Sequence of the first protein:
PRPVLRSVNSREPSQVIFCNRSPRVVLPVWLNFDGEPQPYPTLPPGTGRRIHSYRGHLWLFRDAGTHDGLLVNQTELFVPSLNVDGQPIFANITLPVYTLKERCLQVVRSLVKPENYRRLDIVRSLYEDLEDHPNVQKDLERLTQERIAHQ

Contacts between the two chains:
Residue R18 in the first protein contacts residue L7 in the second protein (closest heavy-atom distance 3.9 Å).
Residue T54 in the first protein contacts residue F18 in the second protein (closest heavy-atom distance 4.2 Å).
Residue H64 in the first protein contacts residue L7 in the second protein (closest heavy-atom distance 3.2 Å).
Residue Y47 in the first protein interacts with residue I11 in the second protein (closest heavy-atom distance 4.5 Å).
Residue F40 in the first protein interacts with residue T6 in the second protein (closest heavy-atom distance 3.6 Å).
Residue H59 in the first protein contacts residue A8 in the second protein (closest heavy-atom distance 4.6 Å).
Residue Y61 in the first protein contacts residue A8 in the second protein (closest heavy-atom distance 3.3 Å).
Residue F40 in the first protein interacts with residue A8 in the second protein (closest heavy-atom distance 4.8 Å).
Residue Y47 in the first protein contacts residue Y10 in the second protein (closest heavy-atom distance 4.4 Å).
Residue G55 in the first protein is in contact with residue D17 in the second protein (closest heavy-atom distance 3.3 Å).
Residue R56 in the first protein contacts residue D17 in the second protein (closest heavy-atom distance 4.0 Å).
Residue G53 in the first protein interacts with residue F18 in the second protein (closest heavy-atom distance 4.4 Å).
Residue R18 in the first protein contacts residue E5 in the second protein (closest heavy-atom distance 3.2 Å).
Residue G55 in the first protein contacts residue F18 in the second protein (closest heavy-atom distance 2.9 Å).
Residue N16 in the first protein contacts residue E5 in the second protein (closest heavy-atom distance 3.0 Å).
Residue R57 in the first protein interacts with residue I11 in the second protein (closest heavy-atom distance 3.9 Å).
Residue I58 in the first protein is in contact with residue P12 in the second protein (closest heavy-atom distance 4.6 Å).
Residue H59 in the first protein contacts residue I11 in the second protein (closest heavy-atom distance 5.0 Å).
Residue W37 in the first protein interacts with residue L7 in the second protein (closest heavy-atom distance 5.0 Å).
Residue P48 in the first protein contacts residue I11 in the second protein (closest heavy-atom distance 3.5 Å).
Residue Y47 in the first protein interacts with residue A8 in the second protein (closest heavy-atom distance 4.0 Å).
Residue I58 in the first protein is in contact with residue Y10 in the second protein (closest heavy-atom distance 3.8 Å).
Residue H64 in the first protein is in contact with residue A8 in the second protein (closest heavy-atom distance 4.5 Å).
Residue W37 in the first protein contacts residue A8 in the second protein (closest heavy-atom distance 3.5 Å).
Residue R56 in the first protein is in contact with residue I11 in the second protein (closest heavy-atom distance 4.2 Å).
Residue Y61 in the first protein is in contact with residue L7 in the second protein (closest heavy-atom distance 3.5 Å).
Residue C26 in the first protein interacts with residue F18 in the second protein (closest heavy-atom distance 4.7 Å).
Residue N16 in the first protein interacts with residue L7 in the second protein (closest heavy-atom distance 3.4 Å).
Residue F97 in the first protein interacts with residue F18 in the second protein (closest heavy-atom distance 4.9 Å).
Residue R56 in the first protein interacts with residue F18 in the second protein (closest heavy-atom distance 4.2 Å).
Residue F40 in the first protein contacts residue L7 in the second protein (closest heavy-atom distance 3.6 Å).
Residue I24 in the first protein interacts with residue F18 in the second protein (closest heavy-atom distance 3.9 Å).
Residue I58 in the first protein is in contact with residue I11 in the second protein (closest heavy-atom distance 3.6 Å).
Residue N16 in the first protein interacts with residue T6 in the second protein (closest heavy-atom distance 3.6 Å).
Residue Y61 in the first protein is in contact with residue Y10 in the second protein (closest heavy-atom distance 3.9 Å).
Residue H59 in the first protein interacts with residue Y10 in the second protein (closest heavy-atom distance 2.8 Å).
Residue H59 in the first protein interacts with residue P12 in the second protein (closest heavy-atom distance 3.4 Å).
Residue R57 in the first protein is in contact with residue P12 in the second protein (closest heavy-atom distance 3.5 Å).

This data describes a binding interaction between two proteins.

Sequence of the second protein:
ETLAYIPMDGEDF